The following describes two proteins that form a bound complex.

Sequence of chain B:
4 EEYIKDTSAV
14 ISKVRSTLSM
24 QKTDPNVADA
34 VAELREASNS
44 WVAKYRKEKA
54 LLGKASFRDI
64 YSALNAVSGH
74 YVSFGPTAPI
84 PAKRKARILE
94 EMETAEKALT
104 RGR

Sequence of chain A:
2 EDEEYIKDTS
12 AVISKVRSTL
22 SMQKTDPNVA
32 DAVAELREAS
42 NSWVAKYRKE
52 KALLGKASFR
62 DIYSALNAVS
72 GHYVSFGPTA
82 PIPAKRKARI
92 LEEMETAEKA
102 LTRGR

Interface contacts:
Residue F77 in chain A is in contact with residue P79 in chain B (closest heavy-atom distance 4.1 Å).
Residue P79 in chain A is in contact with residue G78 in chain B (closest heavy-atom distance 4.8 Å).
Residue V75 in chain A contacts residue A35 in chain B (closest heavy-atom distance 4.7 Å).
Residue G78 in chain A interacts with residue F77 in chain B (closest heavy-atom distance 3.9 Å).
Residue P79 in chain A is in contact with residue S76 in chain B (closest heavy-atom distance 3.4 Å).
Residue A46 in chain A interacts with residue A46 in chain B (closest heavy-atom distance 3.9 Å).
Residue N42 in chain A is in contact with residue N42 in chain B (closest heavy-atom distance 3.7 Å).
Residue S76 in chain A interacts with residue P79 in chain B (closest heavy-atom distance 3.1 Å).
Residue A35 in chain A interacts with residue V75 in chain B (closest heavy-atom distance 4.8 Å).
Residue N42 in chain A contacts residue R38 in chain B (closest heavy-atom distance 3.1 Å).
Residue R38 in chain A is in contact with residue Y74 in chain B (closest heavy-atom distance 4.3 Å).
Residue G78 in chain A interacts with residue G78 in chain B (closest heavy-atom distance 3.8 Å).
Residue P79 in chain A is in contact with residue V75 in chain B (closest heavy-atom distance 3.5 Å).
Residue R38 in chain A contacts residue V75 in chain B (closest heavy-atom distance 4.1 Å).
Residue S71 in chain A interacts with residue R38 in chain B (closest heavy-atom distance 4.3 Å).
Residue P79 in chain A interacts with residue F77 in chain B (closest heavy-atom distance 4.0 Å).
Residue G78 in chain A contacts residue P79 in chain B (closest heavy-atom distance 4.4 Å).
Residue F77 in chain A is in contact with residue G78 in chain B (closest heavy-atom distance 4.1 Å).
Residue V75 in chain A is in contact with residue P79 in chain B (closest heavy-atom distance 3.5 Å).
Residue R38 in chain A interacts with residue R38 in chain B (closest heavy-atom distance 2.8 Å).
Residue V75 in chain A is in contact with residue R38 in chain B (closest heavy-atom distance 3.5 Å).